This data describes a binding interaction between two proteins.

Contacts between the two chains:
Residue L135 in the second protein interacts with residue Y209 in the first protein (closest heavy-atom distance 3.5 Å).
Residue Y148 in the second protein is in contact with residue L212 in the first protein (closest heavy-atom distance 4.2 Å).
Residue R134 in the second protein interacts with residue Y209 in the first protein (closest heavy-atom distance 2.7 Å).
Residue I149 in the second protein contacts residue Y209 in the first protein (closest heavy-atom distance 4.4 Å).
Residue Y148 in the second protein interacts with residue K202 in the first protein (closest heavy-atom distance 3.5 Å).
Residue S136 in the second protein contacts residue Y209 in the first protein (closest heavy-atom distance 3.2 Å).
Residue Y148 in the second protein contacts residue Y209 in the first protein (closest heavy-atom distance 3.6 Å).
Residue Y148 in the second protein interacts with residue L206 in the first protein (closest heavy-atom distance 4.2 Å).
Residue P151 in the second protein interacts with residue L213 in the first protein (closest heavy-atom distance 4.3 Å).
Residue Y148 in the second protein is in contact with residue Q205 in the first protein (closest heavy-atom distance 3.6 Å).
Residue H150 in the second protein interacts with residue L212 in the first protein (closest heavy-atom distance 4.3 Å).

Sequence of the first protein:
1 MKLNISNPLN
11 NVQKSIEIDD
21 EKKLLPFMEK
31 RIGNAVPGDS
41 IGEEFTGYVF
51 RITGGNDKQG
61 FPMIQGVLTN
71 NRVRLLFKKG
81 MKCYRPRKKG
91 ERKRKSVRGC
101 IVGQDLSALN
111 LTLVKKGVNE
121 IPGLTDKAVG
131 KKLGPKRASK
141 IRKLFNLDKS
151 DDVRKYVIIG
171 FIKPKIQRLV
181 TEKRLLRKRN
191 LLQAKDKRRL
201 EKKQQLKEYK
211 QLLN

Sequence of the second protein:
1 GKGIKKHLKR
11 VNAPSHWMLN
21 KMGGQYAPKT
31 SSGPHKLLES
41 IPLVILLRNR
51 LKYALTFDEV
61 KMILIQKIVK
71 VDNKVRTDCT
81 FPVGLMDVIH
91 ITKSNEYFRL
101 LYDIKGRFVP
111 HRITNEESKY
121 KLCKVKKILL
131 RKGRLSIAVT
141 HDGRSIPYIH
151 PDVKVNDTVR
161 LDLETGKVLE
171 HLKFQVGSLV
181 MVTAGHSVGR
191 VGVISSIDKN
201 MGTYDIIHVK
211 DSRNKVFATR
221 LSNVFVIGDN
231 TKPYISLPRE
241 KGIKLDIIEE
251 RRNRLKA